Sequence of the first protein:
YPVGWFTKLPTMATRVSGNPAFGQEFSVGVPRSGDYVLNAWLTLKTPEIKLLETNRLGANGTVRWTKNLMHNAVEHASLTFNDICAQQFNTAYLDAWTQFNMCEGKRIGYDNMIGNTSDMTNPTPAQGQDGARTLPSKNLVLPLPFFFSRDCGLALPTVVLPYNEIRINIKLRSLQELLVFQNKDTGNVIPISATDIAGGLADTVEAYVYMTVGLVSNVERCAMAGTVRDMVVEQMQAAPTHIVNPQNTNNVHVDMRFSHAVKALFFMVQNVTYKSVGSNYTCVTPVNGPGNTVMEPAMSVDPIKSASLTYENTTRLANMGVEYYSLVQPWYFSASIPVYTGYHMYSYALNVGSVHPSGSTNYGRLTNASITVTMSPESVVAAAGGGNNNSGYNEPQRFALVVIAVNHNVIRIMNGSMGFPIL

Contacts between the two chains:
Residue Y372 in the second protein interacts with residue N79 in the first protein (closest heavy-atom distance 3.3 Å).
Residue Y386 in the second protein is in contact with residue T51 in the first protein (closest heavy-atom distance 3.2 Å).
Residue E144 in the second protein contacts residue E144 in the first protein (closest heavy-atom distance 3.3 Å).
Residue A375 in the second protein is in contact with residue G145 in the first protein (closest heavy-atom distance 3.4 Å).
Residue W371 in the second protein contacts residue M142 in the first protein (closest heavy-atom distance 4.4 Å).
Residue Y351 in the second protein interacts with residue T47 in the first protein (closest heavy-atom distance 4.4 Å).
Residue W371 in the second protein contacts residue G149 in the first protein (closest heavy-atom distance 3.8 Å).
Residue I377 in the second protein contacts residue G149 in the first protein (closest heavy-atom distance 4.1 Å).
Residue L390 in the second protein is in contact with residue C192 in the first protein (closest heavy-atom distance 3.8 Å).
Residue Y372 in the second protein is in contact with residue L78 in the first protein (closest heavy-atom distance 3.4 Å).
Residue G399 in the second protein contacts residue T47 in the first protein (closest heavy-atom distance 3.6 Å).
Residue P397 in the second protein contacts residue T47 in the first protein (closest heavy-atom distance 4.2 Å).
Residue S400 in the second protein interacts with residue T47 in the first protein (closest heavy-atom distance 3.0 Å).
Residue V368 in the second protein interacts with residue V181 in the first protein (closest heavy-atom distance 3.7 Å).
Residue Y386 in the second protein contacts residue L49 in the first protein (closest heavy-atom distance 4.1 Å).
Residue N402 in the second protein contacts residue T47 in the first protein (closest heavy-atom distance 4.3 Å).
Residue Y388 in the second protein is in contact with residue T47 in the first protein (closest heavy-atom distance 4.2 Å).
Residue L367 in the second protein interacts with residue M153 in the first protein (closest heavy-atom distance 3.3 Å).
Residue C143 in the second protein contacts residue G145 in the first protein (closest heavy-atom distance 3.7 Å).
Residue R452 in the second protein contacts residue Y41 in the first protein (closest heavy-atom distance 3.2 Å).
Residue Y364 in the second protein contacts residue Y250 in the first protein (closest heavy-atom distance 2.9 Å).
Residue L357 in the second protein contacts residue T51 in the first protein (closest heavy-atom distance 3.8 Å).
Residue C143 in the second protein interacts with residue E144 in the first protein (closest heavy-atom distance 3.5 Å).
Residue N402 in the second protein contacts residue W45 in the first protein (closest heavy-atom distance 4.0 Å).
Residue Y388 in the second protein contacts residue L49 in the first protein (closest heavy-atom distance 2.8 Å).
Residue I377 in the second protein contacts residue I148 in the first protein (closest heavy-atom distance 3.7 Å).
Residue L367 in the second protein interacts with residue N152 in the first protein (closest heavy-atom distance 4.5 Å).
Residue N391 in the second protein contacts residue C192 in the first protein (closest heavy-atom distance 4.0 Å).
Residue Y351 in the second protein is in contact with residue K48 in the first protein (closest heavy-atom distance 3.3 Å).
Residue W371 in the second protein contacts residue K146 in the first protein (closest heavy-atom distance 2.5 Å).
Residue P397 in the second protein interacts with residue G44 in the first protein (closest heavy-atom distance 4.4 Å).
Residue E363 in the second protein is in contact with residue K178 in the first protein (closest heavy-atom distance 3.9 Å).
Residue E352 in the second protein is in contact with residue K48 in the first protein (closest heavy-atom distance 3.3 Å).
Residue H396 in the second protein is in contact with residue V43 in the first protein (closest heavy-atom distance 2.8 Å).
Residue W371 in the second protein contacts residue G145 in the first protein (closest heavy-atom distance 3.8 Å).
Residue L390 in the second protein interacts with residue L78 in the first protein (closest heavy-atom distance 3.8 Å).
Residue N391 in the second protein contacts residue D191 in the first protein (closest heavy-atom distance 4.2 Å).
Residue E352 in the second protein is in contact with residue F46 in the first protein (closest heavy-atom distance 3.3 Å).
Residue Y372 in the second protein interacts with residue S189 in the first protein (closest heavy-atom distance 4.4 Å).
Residue N402 in the second protein interacts with residue F46 in the first protein (closest heavy-atom distance 3.6 Å).
Residue M360 in the second protein interacts with residue Y250 in the first protein (closest heavy-atom distance 4.5 Å).
Residue Y372 in the second protein is in contact with residue W81 in the first protein (closest heavy-atom distance 3.7 Å).
Residue E363 in the second protein contacts residue N179 in the first protein (closest heavy-atom distance 3.1 Å).
Residue Y364 in the second protein contacts residue V181 in the first protein (closest heavy-atom distance 4.0 Å).
Residue V450 in the second protein is in contact with residue P42 in the first protein (closest heavy-atom distance 4.4 Å).
Residue Y380 in the second protein contacts residue N152 in the first protein (closest heavy-atom distance 3.3 Å).
Residue Y388 in the second protein contacts residue K48 in the first protein (closest heavy-atom distance 3.3 Å).
Residue V395 in the second protein interacts with residue P42 in the first protein (closest heavy-atom distance 3.4 Å).
Residue D270 in the second protein interacts with residue Y41 in the first protein (closest heavy-atom distance 3.7 Å).
Residue P397 in the second protein is in contact with residue V43 in the first protein (closest heavy-atom distance 4.2 Å).
Residue I377 in the second protein is in contact with residue G145 in the first protein (closest heavy-atom distance 4.3 Å).
Residue A375 in the second protein interacts with residue K146 in the first protein (closest heavy-atom distance 3.6 Å).
Residue I462 in the second protein contacts residue P42 in the first protein (closest heavy-atom distance 3.3 Å).
Residue Y372 in the second protein contacts residue K146 in the first protein (closest heavy-atom distance 3.6 Å).
Residue R356 in the second protein is in contact with residue T51 in the first protein (closest heavy-atom distance 4.0 Å).
Residue W371 in the second protein contacts residue P183 in the first protein (closest heavy-atom distance 3.6 Å).
Residue Y351 in the second protein interacts with residue F46 in the first protein (closest heavy-atom distance 3.7 Å).
Residue W371 in the second protein contacts residue M153 in the first protein (closest heavy-atom distance 3.6 Å).
Residue W371 in the second protein contacts residue Y150 in the first protein (closest heavy-atom distance 3.5 Å).
Residue V368 in the second protein is in contact with residue M153 in the first protein (closest heavy-atom distance 4.2 Å).

Sequence of the second protein:
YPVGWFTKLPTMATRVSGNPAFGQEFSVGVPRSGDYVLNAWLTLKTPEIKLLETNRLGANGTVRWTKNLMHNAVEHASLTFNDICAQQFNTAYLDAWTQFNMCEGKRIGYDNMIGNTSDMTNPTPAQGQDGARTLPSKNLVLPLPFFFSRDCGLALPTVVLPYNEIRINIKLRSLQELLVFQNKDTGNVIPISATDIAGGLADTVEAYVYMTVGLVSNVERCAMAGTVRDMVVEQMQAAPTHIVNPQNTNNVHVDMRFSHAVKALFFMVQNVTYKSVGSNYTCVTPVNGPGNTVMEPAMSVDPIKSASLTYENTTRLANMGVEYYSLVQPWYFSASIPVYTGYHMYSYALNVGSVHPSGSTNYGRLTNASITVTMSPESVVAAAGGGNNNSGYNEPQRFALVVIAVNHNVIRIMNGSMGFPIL

These two protein chains interact to form a complex.